Sequence of chain A:
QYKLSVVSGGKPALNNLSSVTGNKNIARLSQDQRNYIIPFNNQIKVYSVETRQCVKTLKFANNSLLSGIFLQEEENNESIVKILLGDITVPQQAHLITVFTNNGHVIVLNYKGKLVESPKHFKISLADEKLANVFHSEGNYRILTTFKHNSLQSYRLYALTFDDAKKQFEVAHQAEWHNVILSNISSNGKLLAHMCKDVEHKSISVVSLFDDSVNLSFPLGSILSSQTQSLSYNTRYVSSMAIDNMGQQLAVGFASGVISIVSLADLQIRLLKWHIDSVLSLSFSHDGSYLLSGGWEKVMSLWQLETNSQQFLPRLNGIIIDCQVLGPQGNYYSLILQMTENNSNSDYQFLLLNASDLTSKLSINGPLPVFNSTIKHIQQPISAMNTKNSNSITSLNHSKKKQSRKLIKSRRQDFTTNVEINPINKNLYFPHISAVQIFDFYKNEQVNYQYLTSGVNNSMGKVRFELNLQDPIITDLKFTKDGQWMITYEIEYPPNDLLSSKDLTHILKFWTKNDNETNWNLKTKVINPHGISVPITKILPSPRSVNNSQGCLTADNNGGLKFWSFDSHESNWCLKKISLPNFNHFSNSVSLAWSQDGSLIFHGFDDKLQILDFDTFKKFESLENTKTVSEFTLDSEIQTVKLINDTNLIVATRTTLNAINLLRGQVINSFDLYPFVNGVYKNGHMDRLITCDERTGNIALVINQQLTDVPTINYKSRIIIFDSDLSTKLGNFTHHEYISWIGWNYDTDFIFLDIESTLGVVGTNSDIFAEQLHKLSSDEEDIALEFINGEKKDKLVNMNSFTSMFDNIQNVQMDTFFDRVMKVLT

This data describes a binding interaction between two proteins.

Sequence of chain B:
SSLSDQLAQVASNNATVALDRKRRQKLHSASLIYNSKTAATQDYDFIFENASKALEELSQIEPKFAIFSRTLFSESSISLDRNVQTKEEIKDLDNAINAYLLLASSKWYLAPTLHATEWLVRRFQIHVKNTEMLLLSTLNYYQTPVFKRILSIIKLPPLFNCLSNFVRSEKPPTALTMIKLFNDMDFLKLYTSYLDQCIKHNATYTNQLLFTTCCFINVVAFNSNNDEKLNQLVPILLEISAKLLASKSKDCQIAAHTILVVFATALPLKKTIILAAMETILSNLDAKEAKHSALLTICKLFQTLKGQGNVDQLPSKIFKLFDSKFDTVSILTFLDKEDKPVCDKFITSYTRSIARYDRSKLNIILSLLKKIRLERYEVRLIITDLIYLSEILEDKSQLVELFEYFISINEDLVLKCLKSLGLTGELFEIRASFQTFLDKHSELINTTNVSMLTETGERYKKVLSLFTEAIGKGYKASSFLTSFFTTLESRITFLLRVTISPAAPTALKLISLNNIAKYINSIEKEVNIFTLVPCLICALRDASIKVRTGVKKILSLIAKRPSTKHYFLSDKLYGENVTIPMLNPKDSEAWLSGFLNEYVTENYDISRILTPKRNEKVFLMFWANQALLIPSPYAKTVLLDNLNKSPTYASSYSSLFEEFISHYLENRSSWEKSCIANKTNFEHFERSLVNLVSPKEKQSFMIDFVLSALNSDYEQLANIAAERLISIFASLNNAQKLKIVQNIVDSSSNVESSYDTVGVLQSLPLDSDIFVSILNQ

Interface contacts:
Residue M875 in chain A interacts with residue C215 in chain B (closest heavy-atom distance 3.7 Å).
Residue M892 in chain A interacts with residue V262 in chain B (closest heavy-atom distance 3.8 Å).
Residue F872 in chain A is in contact with residue N219 in chain B (closest heavy-atom distance 2.8 Å).
Residue M884 in chain A interacts with residue A256 in chain B (closest heavy-atom distance 3.7 Å).
Residue T896 in chain A interacts with residue K301 in chain B (closest heavy-atom distance 3.5 Å).
Residue M884 in chain A is in contact with residue I255 in chain B (closest heavy-atom distance 3.6 Å).
Residue F876 in chain A interacts with residue C215 in chain B (closest heavy-atom distance 3.5 Å).
Residue M884 in chain A interacts with residue D252 in chain B (closest heavy-atom distance 3.3 Å).
Residue M869 in chain A is in contact with residue S225 in chain B (closest heavy-atom distance 3.8 Å).
Residue K862 in chain A contacts residue D345 in chain B (closest heavy-atom distance 3.9 Å).
Residue F857 in chain A is in contact with residue Y378 in chain B (closest heavy-atom distance 3.8 Å).
Residue D885 in chain A is in contact with residue I255 in chain B (closest heavy-atom distance 3.4 Å).
Residue F876 in chain A is in contact with residue C216 in chain B (closest heavy-atom distance 3.5 Å).
Residue M869 in chain A is in contact with residue A222 in chain B (closest heavy-atom distance 3.3 Å).
Residue V891 in chain A interacts with residue I218 in chain B (closest heavy-atom distance 3.8 Å).
Residue G860 in chain A contacts residue Y378 in chain B (closest heavy-atom distance 3.3 Å).
Residue N868 in chain A contacts residue A222 in chain B (closest heavy-atom distance 3.0 Å).
Residue L895 in chain A is in contact with residue T266 in chain B (closest heavy-atom distance 3.7 Å).
Residue V882 in chain A contacts residue T207 in chain B (closest heavy-atom distance 4.1 Å).
Residue K862 in chain A interacts with residue E376 in chain B (closest heavy-atom distance 2.4 Å).
Residue V891 in chain A contacts residue T259 in chain B (closest heavy-atom distance 3.7 Å).
Residue V867 in chain A is in contact with residue T266 in chain B (closest heavy-atom distance 4.1 Å).
Residue M884 in chain A is in contact with residue L211 in chain B (closest heavy-atom distance 3.7 Å).
Residue M884 in chain A contacts residue L210 in chain B (closest heavy-atom distance 4.0 Å).
Residue F872 in chain A interacts with residue A222 in chain B (closest heavy-atom distance 4.0 Å).
Residue F887 in chain A contacts residue T214 in chain B (closest heavy-atom distance 3.6 Å).
Residue F888 in chain A interacts with residue T259 in chain B (closest heavy-atom distance 3.3 Å).
Residue E856 in chain A interacts with residue Y378 in chain B (closest heavy-atom distance 3.3 Å).
Residue L895 in chain A interacts with residue V262 in chain B (closest heavy-atom distance 3.8 Å).
Residue V891 in chain A contacts residue V263 in chain B (closest heavy-atom distance 3.8 Å).
Residue L895 in chain A is in contact with residue V263 in chain B (closest heavy-atom distance 3.9 Å).
Residue F876 in chain A contacts residue N219 in chain B (closest heavy-atom distance 3.2 Å).
Residue F888 in chain A interacts with residue L297 in chain B (closest heavy-atom distance 3.9 Å).
Residue T873 in chain A contacts residue N219 in chain B (closest heavy-atom distance 3.5 Å).
Residue F888 in chain A is in contact with residue T298 in chain B (closest heavy-atom distance 3.8 Å).
Residue I879 in chain A interacts with residue L211 in chain B (closest heavy-atom distance 3.5 Å).
Residue F876 in chain A interacts with residue I180 in chain B (closest heavy-atom distance 3.7 Å).
Residue F876 in chain A contacts residue Y143 in chain B (closest heavy-atom distance 3.3 Å).
Residue K865 in chain A is in contact with residue T266 in chain B (closest heavy-atom distance 3.6 Å).
Residue D889 in chain A contacts residue H293 in chain B (closest heavy-atom distance 4.0 Å).
Residue F857 in chain A is in contact with residue G308 in chain B (closest heavy-atom distance 3.5 Å).
Residue M884 in chain A is in contact with residue T214 in chain B (closest heavy-atom distance 3.7 Å).
Residue F888 in chain A is in contact with residue S294 in chain B (closest heavy-atom distance 3.1 Å).
Residue V882 in chain A interacts with residue L211 in chain B (closest heavy-atom distance 3.3 Å).
Residue M869 in chain A is in contact with residue N226 in chain B (closest heavy-atom distance 2.8 Å).
Residue M869 in chain A is in contact with residue F223 in chain B (closest heavy-atom distance 3.2 Å).
Residue V867 in chain A interacts with residue S225 in chain B (closest heavy-atom distance 3.4 Å).
Residue F857 in chain A interacts with residue N311 in chain B (closest heavy-atom distance 3.3 Å).
Residue F887 in chain A interacts with residue L211 in chain B (closest heavy-atom distance 3.6 Å).
Residue E856 in chain A contacts residue R381 in chain B (closest heavy-atom distance 2.4 Å).
Residue F876 in chain A is in contact with residue A176 in chain B (closest heavy-atom distance 3.7 Å).
Residue D885 in chain A contacts residue E290 in chain B (closest heavy-atom distance 3.3 Å).
Residue I879 in chain A contacts residue C215 in chain B (closest heavy-atom distance 4.0 Å).
Residue I853 in chain A contacts residue R381 in chain B (closest heavy-atom distance 3.4 Å).
Residue L895 in chain A is in contact with residue K301 in chain B (closest heavy-atom distance 3.2 Å).
Residue E861 in chain A interacts with residue K346 in chain B (closest heavy-atom distance 3.8 Å).
Residue V867 in chain A contacts residue A267 in chain B (closest heavy-atom distance 3.7 Å).
Residue F872 in chain A contacts residue V263 in chain B (closest heavy-atom distance 3.6 Å).
Residue F872 in chain A interacts with residue I218 in chain B (closest heavy-atom distance 3.5 Å).
Residue E856 in chain A is in contact with residue R377 in chain B (closest heavy-atom distance 3.1 Å).